Sequence of chain B:
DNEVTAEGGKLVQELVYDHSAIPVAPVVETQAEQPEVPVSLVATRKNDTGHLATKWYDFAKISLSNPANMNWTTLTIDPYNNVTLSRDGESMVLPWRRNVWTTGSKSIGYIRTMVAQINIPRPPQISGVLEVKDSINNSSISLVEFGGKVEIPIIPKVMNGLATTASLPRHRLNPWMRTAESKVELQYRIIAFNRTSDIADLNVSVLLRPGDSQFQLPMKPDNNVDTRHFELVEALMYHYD

This data describes a binding interaction between two proteins.

Contacts between the two chains:
Residue A65 in chain A is in contact with residue E30 in chain B (closest heavy-atom distance 3.3 Å).
Residue Y141 in chain A contacts residue N120 in chain B (closest heavy-atom distance 2.6 Å).
Residue S163 in chain A is in contact with residue T6 in chain B (closest heavy-atom distance 2.4 Å).
Residue N203 in chain A contacts residue P122 in chain B (closest heavy-atom distance 3.0 Å).
Residue E201 in chain A interacts with residue P122 in chain B (closest heavy-atom distance 2.8 Å).
Residue R156 in chain A contacts residue P27 in chain B (closest heavy-atom distance 2.8 Å).
Residue S22 in chain A interacts with residue D2 in chain B (closest heavy-atom distance 2.7 Å).
Residue V43 in chain A is in contact with residue P27 in chain B (closest heavy-atom distance 2.7 Å).
Residue N203 in chain A contacts residue L203 in chain B (closest heavy-atom distance 2.4 Å).
Residue K161 in chain A is in contact with residue G149 in chain B (closest heavy-atom distance 3.4 Å).
Residue E201 in chain A contacts residue S206 in chain B (closest heavy-atom distance 2.6 Å).
Residue R159 in chain A interacts with residue D59 in chain B (closest heavy-atom distance 2.9 Å).
Residue S163 in chain A contacts residue E4 in chain B (closest heavy-atom distance 3.2 Å).
Residue A164 in chain A contacts residue E8 in chain B (closest heavy-atom distance 3.1 Å).
Residue T155 in chain A contacts residue K56 in chain B (closest heavy-atom distance 3.3 Å).
Residue E201 in chain A contacts residue N204 in chain B (closest heavy-atom distance 2.2 Å).
Residue Y141 in chain A is in contact with residue P122 in chain B (closest heavy-atom distance 2.8 Å).
Residue N205 in chain A contacts residue D199 in chain B (closest heavy-atom distance 2.6 Å).
Residue E206 in chain A is in contact with residue D199 in chain B (closest heavy-atom distance 3.0 Å).
Residue K161 in chain A interacts with residue G148 in chain B (closest heavy-atom distance 3.1 Å).
Residue I200 in chain A is in contact with residue K62 in chain B (closest heavy-atom distance 3.0 Å).
Residue R156 in chain A interacts with residue T55 in chain B (closest heavy-atom distance 2.5 Å).
Residue E45 in chain A contacts residue A26 in chain B (closest heavy-atom distance 3.4 Å).
Residue R156 in chain A contacts residue K56 in chain B (closest heavy-atom distance 3.2 Å).
Residue G139 in chain A is in contact with residue P124 in chain B (closest heavy-atom distance 3.5 Å).
Residue N203 in chain A is in contact with residue P124 in chain B (closest heavy-atom distance 2.2 Å).
Residue A65 in chain A interacts with residue V29 in chain B (closest heavy-atom distance 2.4 Å).
Residue G37 in chain A interacts with residue N120 in chain B (closest heavy-atom distance 3.4 Å).
Residue E42 in chain A contacts residue P27 in chain B (closest heavy-atom distance 3.3 Å).
Residue T36 in chain A interacts with residue L12 in chain B (closest heavy-atom distance 3.2 Å).
Residue S35 in chain A interacts with residue V13 in chain B (closest heavy-atom distance 2.7 Å).
Residue T138 in chain A is in contact with residue R123 in chain B (closest heavy-atom distance 3.1 Å).
Residue T138 in chain A interacts with residue P124 in chain B (closest heavy-atom distance 3.1 Å).
Residue V40 in chain A interacts with residue Q118 in chain B (closest heavy-atom distance 2.9 Å).
Residue A164 in chain A is in contact with residue T6 in chain B (closest heavy-atom distance 2.9 Å).
Residue K161 in chain A interacts with residue I121 in chain B (closest heavy-atom distance 2.3 Å).
Residue G137 in chain A is in contact with residue P124 in chain B (closest heavy-atom distance 3.3 Å).
Residue E201 in chain A contacts residue V205 in chain B (closest heavy-atom distance 1.8 Å).
Residue V40 in chain A interacts with residue K150 in chain B (closest heavy-atom distance 3.1 Å).
Residue L136 in chain A contacts residue P125 in chain B (closest heavy-atom distance 2.7 Å).
Residue G137 in chain A interacts with residue Q126 in chain B (closest heavy-atom distance 3.0 Å).
Residue R64 in chain A interacts with residue V29 in chain B (closest heavy-atom distance 3.0 Å).
Residue K161 in chain A is in contact with residue N120 in chain B (closest heavy-atom distance 3.2 Å).
Residue A164 in chain A is in contact with residue E4 in chain B (closest heavy-atom distance 2.9 Å).
Residue E42 in chain A interacts with residue W57 in chain B (closest heavy-atom distance 2.5 Å).
Residue V40 in chain A interacts with residue N120 in chain B (closest heavy-atom distance 2.8 Å).
Residue S163 in chain A interacts with residue E8 in chain B (closest heavy-atom distance 3.3 Å).
Residue T23 in chain A contacts residue D2 in chain B (closest heavy-atom distance 2.4 Å).
Residue P166 in chain A is in contact with residue E4 in chain B (closest heavy-atom distance 2.5 Å).
Residue N203 in chain A is in contact with residue N204 in chain B (closest heavy-atom distance 2.4 Å).
Residue K143 in chain A contacts residue D59 in chain B (closest heavy-atom distance 2.8 Å).
Residue K161 in chain A interacts with residue E8 in chain B (closest heavy-atom distance 2.3 Å).
Residue S35 in chain A is in contact with residue L12 in chain B (closest heavy-atom distance 2.6 Å).
Residue G44 in chain A is in contact with residue P27 in chain B (closest heavy-atom distance 2.8 Å).
Residue R159 in chain A is in contact with residue L208 in chain B (closest heavy-atom distance 2.7 Å).
Residue G44 in chain A contacts residue A26 in chain B (closest heavy-atom distance 3.1 Å).
Residue N205 in chain A is in contact with residue Q126 in chain B (closest heavy-atom distance 2.6 Å).
Residue T36 in chain A interacts with residue K150 in chain B (closest heavy-atom distance 2.8 Å).
Residue S41 in chain A contacts residue V25 in chain B (closest heavy-atom distance 3.1 Å).
Residue S204 in chain A interacts with residue I200 in chain B (closest heavy-atom distance 2.3 Å).

Sequence of chain A:
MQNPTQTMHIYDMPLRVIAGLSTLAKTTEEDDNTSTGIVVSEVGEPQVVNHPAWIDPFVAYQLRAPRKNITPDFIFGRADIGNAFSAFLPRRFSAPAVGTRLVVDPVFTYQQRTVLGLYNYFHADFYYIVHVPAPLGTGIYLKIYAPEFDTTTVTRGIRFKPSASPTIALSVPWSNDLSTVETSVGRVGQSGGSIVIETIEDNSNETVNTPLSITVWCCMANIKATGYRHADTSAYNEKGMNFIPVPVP